Sequence of chain A:
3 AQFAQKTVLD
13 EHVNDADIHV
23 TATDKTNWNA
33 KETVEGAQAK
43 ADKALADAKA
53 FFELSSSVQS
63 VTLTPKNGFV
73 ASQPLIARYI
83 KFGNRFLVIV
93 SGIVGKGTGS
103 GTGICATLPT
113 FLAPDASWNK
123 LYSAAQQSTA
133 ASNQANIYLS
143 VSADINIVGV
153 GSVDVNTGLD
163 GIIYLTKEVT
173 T

This data describes a binding interaction between two proteins.

Sequence of chain B:
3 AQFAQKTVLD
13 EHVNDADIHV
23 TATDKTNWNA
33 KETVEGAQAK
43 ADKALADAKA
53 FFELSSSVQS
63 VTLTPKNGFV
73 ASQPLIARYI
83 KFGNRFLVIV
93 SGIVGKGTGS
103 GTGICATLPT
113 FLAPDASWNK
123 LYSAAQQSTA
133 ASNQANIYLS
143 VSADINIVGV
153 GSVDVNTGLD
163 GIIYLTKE

Contacts between the two chains:
Residue H14 in chain A interacts with residue H14 in chain B (closest heavy-atom distance 3.5 Å).
Residue Q136 in chain A is in contact with residue A137 in chain B (closest heavy-atom distance 2.9 Å).
Residue S130 in chain A contacts residue Y140 in chain B (closest heavy-atom distance 3.1 Å).
Residue H21 in chain A interacts with residue I20 in chain B (closest heavy-atom distance 3.4 Å).
Residue L47 in chain A contacts residue A50 in chain B (closest heavy-atom distance 3.4 Å).
Residue A6 in chain A is in contact with residue A6 in chain B (closest heavy-atom distance 2.8 Å).
Residue K27 in chain A contacts residue A18 in chain B (closest heavy-atom distance 2.9 Å).
Residue Q129 in chain A interacts with residue W120 in chain B (closest heavy-atom distance 3.5 Å).
Residue Q40 in chain A contacts residue K42 in chain B (closest heavy-atom distance 3.5 Å).
Residue A39 in chain A interacts with residue E34 in chain B (closest heavy-atom distance 3.5 Å).
Residue W30 in chain A contacts residue K33 in chain B (closest heavy-atom distance 3.5 Å).
Residue A133 in chain A interacts with residue Q136 in chain B (closest heavy-atom distance 3.4 Å).
Residue Q136 in chain A is in contact with residue N138 in chain B (closest heavy-atom distance 2.9 Å).
Residue D162 in chain A contacts residue K122 in chain B (closest heavy-atom distance 2.9 Å).
Residue A43 in chain A interacts with residue A46 in chain B (closest heavy-atom distance 3.4 Å).
Residue H21 in chain A interacts with residue H21 in chain B (closest heavy-atom distance 3.5 Å).
Residue Q128 in chain A interacts with residue N138 in chain B (closest heavy-atom distance 3.5 Å).
Residue N31 in chain A interacts with residue N29 in chain B (closest heavy-atom distance 3.5 Å).
Residue Q129 in chain A contacts residue Y140 in chain B (closest heavy-atom distance 3.0 Å).
Residue Q75 in chain A contacts residue S119 in chain B (closest heavy-atom distance 3.0 Å).
Residue F54 in chain A is in contact with residue S57 in chain B (closest heavy-atom distance 3.6 Å).
Residue Q7 in chain A interacts with residue F5 in chain B (closest heavy-atom distance 3.4 Å).
Residue H21 in chain A contacts residue H14 in chain B (closest heavy-atom distance 3.4 Å).
Residue D162 in chain A contacts residue L123 in chain B (closest heavy-atom distance 2.9 Å).
Residue A133 in chain A interacts with residue G153 in chain B (closest heavy-atom distance 3.6 Å).
Residue K27 in chain A contacts residue D19 in chain B (closest heavy-atom distance 3.6 Å).
Residue S58 in chain A is in contact with residue G85 in chain B (closest heavy-atom distance 3.6 Å).
Residue E34 in chain A is in contact with residue K33 in chain B (closest heavy-atom distance 3.5 Å).
Residue V22 in chain A is in contact with residue I20 in chain B (closest heavy-atom distance 3.0 Å).
Residue F54 in chain A contacts residue F53 in chain B (closest heavy-atom distance 3.5 Å).
Residue A127 in chain A contacts residue N138 in chain B (closest heavy-atom distance 3.2 Å).
Residue K33 in chain A interacts with residue K33 in chain B (closest heavy-atom distance 2.9 Å).
Residue A133 in chain A contacts residue V152 in chain B (closest heavy-atom distance 3.5 Å).
Residue E55 in chain A interacts with residue K83 in chain B (closest heavy-atom distance 3.1 Å).
Residue K8 in chain A is in contact with residue Q4 in chain B (closest heavy-atom distance 2.9 Å).
Residue A6 in chain A is in contact with residue F5 in chain B (closest heavy-atom distance 3.4 Å).
Residue A24 in chain A is in contact with residue D19 in chain B (closest heavy-atom distance 3.4 Å).
Residue R80 in chain A contacts residue D117 in chain B (closest heavy-atom distance 3.3 Å).
Residue N135 in chain A is in contact with residue N138 in chain B (closest heavy-atom distance 3.1 Å).
Residue F84 in chain A interacts with residue F84 in chain B (closest heavy-atom distance 3.4 Å).
Residue F54 in chain A is in contact with residue F54 in chain B (closest heavy-atom distance 3.4 Å).
Residue T23 in chain A contacts residue D19 in chain B (closest heavy-atom distance 3.5 Å).
Residue N31 in chain A interacts with residue W30 in chain B (closest heavy-atom distance 2.8 Å).
Residue A127 in chain A interacts with residue Y124 in chain B (closest heavy-atom distance 3.5 Å).
Residue T131 in chain A contacts residue G151 in chain B (closest heavy-atom distance 3.2 Å).
Residue W30 in chain A contacts residue W30 in chain B (closest heavy-atom distance 3.5 Å).
Residue Q136 in chain A interacts with residue S125 in chain B (closest heavy-atom distance 3.4 Å).
Residue A132 in chain A is in contact with residue N138 in chain B (closest heavy-atom distance 3.3 Å).
Residue A43 in chain A contacts residue K42 in chain B (closest heavy-atom distance 3.5 Å).
Residue Q75 in chain A is in contact with residue W120 in chain B (closest heavy-atom distance 3.4 Å).
Residue L11 in chain A contacts residue A6 in chain B (closest heavy-atom distance 3.6 Å).
Residue K27 in chain A interacts with residue H21 in chain B (closest heavy-atom distance 2.8 Å).
Residue S130 in chain A interacts with residue N138 in chain B (closest heavy-atom distance 3.0 Å).
Residue Q7 in chain A is in contact with residue Q4 in chain B (closest heavy-atom distance 3.5 Å).
Residue E34 in chain A is in contact with residue E34 in chain B (closest heavy-atom distance 2.9 Å).
Residue I91 in chain A is in contact with residue L89 in chain B (closest heavy-atom distance 3.5 Å).
Residue S125 in chain A is in contact with residue S125 in chain B (closest heavy-atom distance 3.0 Å).
Residue S93 in chain A interacts with residue K122 in chain B (closest heavy-atom distance 3.3 Å).
Residue Q136 in chain A contacts residue Q136 in chain B (closest heavy-atom distance 3.1 Å).
Residue N31 in chain A contacts residue K33 in chain B (closest heavy-atom distance 2.9 Å).